Residue-level contacts at the interface:
Residue L475 in chain B contacts residue P3 in chain A (closest heavy-atom distance 4.2 Å).
Residue M542 in chain B is in contact with residue A9 in chain A (closest heavy-atom distance 3.6 Å).
Residue F450 in chain B contacts residue S6 in chain A (closest heavy-atom distance 3.3 Å).
Residue G186 in chain B interacts with residue R1 in chain A (closest heavy-atom distance 3.4 Å).
Residue Y491 in chain B contacts residue P3 in chain A (closest heavy-atom distance 3.8 Å).
Residue T58 in chain B is in contact with residue F5 in chain A (closest heavy-atom distance 4.4 Å).
Residue Q40 in chain B contacts residue P7 in chain A (closest heavy-atom distance 4.1 Å).
Residue L475 in chain B contacts residue P2 in chain A (closest heavy-atom distance 4.3 Å).
Residue S472 in chain B interacts with residue F5 in chain A (closest heavy-atom distance 3.9 Å).
Residue N55 in chain B interacts with residue F5 in chain A (closest heavy-atom distance 3.0 Å).
Residue N55 in chain B interacts with residue G4 in chain A (closest heavy-atom distance 3.5 Å).
Residue F493 in chain B interacts with residue F5 in chain A (closest heavy-atom distance 3.6 Å).
Residue R416 in chain B is in contact with residue F8 in chain A (closest heavy-atom distance 3.4 Å).
Residue T458 in chain B is in contact with residue F5 in chain A (closest heavy-atom distance 3.7 Å).
Residue A476 in chain B is in contact with residue P3 in chain A (closest heavy-atom distance 3.7 Å).
Residue Y301 in chain B interacts with residue A9 in chain A (closest heavy-atom distance 3.9 Å).
Residue Y39 in chain B is in contact with residue P7 in chain A (closest heavy-atom distance 4.4 Å).
Residue G71 in chain B contacts residue R1 in chain A (closest heavy-atom distance 4.4 Å).
Residue R135 in chain B is in contact with residue P3 in chain A (closest heavy-atom distance 3.1 Å).
Residue A476 in chain B contacts residue P2 in chain A (closest heavy-atom distance 4.1 Å).
Residue S477 in chain B contacts residue R1 in chain A (closest heavy-atom distance 3.0 Å).
Residue S51 in chain B is in contact with residue R1 in chain A (closest heavy-atom distance 2.8 Å).
Residue F450 in chain B contacts residue P7 in chain A (closest heavy-atom distance 3.8 Å).
Residue Y301 in chain B interacts with residue F8 in chain A (closest heavy-atom distance 3.8 Å).
Residue R416 in chain B contacts residue S6 in chain A (closest heavy-atom distance 2.8 Å).
Residue D483 in chain B is in contact with residue P3 in chain A (closest heavy-atom distance 3.9 Å).
Residue N544 in chain B interacts with residue A9 in chain A (closest heavy-atom distance 4.1 Å).
Residue S472 in chain B interacts with residue P7 in chain A (closest heavy-atom distance 3.9 Å).
Residue V454 in chain B is in contact with residue F5 in chain A (closest heavy-atom distance 4.1 Å).
Residue W473 in chain B is in contact with residue P3 in chain A (closest heavy-atom distance 4.4 Å).
Residue W473 in chain B is in contact with residue G4 in chain A (closest heavy-atom distance 3.4 Å).
Residue S472 in chain B contacts residue F8 in chain A (closest heavy-atom distance 3.7 Å).
Residue V279 in chain B contacts residue A9 in chain A (closest heavy-atom distance 3.8 Å).
Residue M278 in chain B interacts with residue A9 in chain A (closest heavy-atom distance 4.1 Å).
Residue D470 in chain B interacts with residue F8 in chain A (closest heavy-atom distance 3.6 Å).
Residue E192 in chain B contacts residue R1 in chain A (closest heavy-atom distance 3.3 Å).
Residue A57 in chain B interacts with residue G4 in chain A (closest heavy-atom distance 4.2 Å).
Residue F450 in chain B is in contact with residue F5 in chain A (closest heavy-atom distance 3.5 Å).
Residue W473 in chain B contacts residue S6 in chain A (closest heavy-atom distance 3.5 Å).
Residue S474 in chain B is in contact with residue S6 in chain A (closest heavy-atom distance 4.0 Å).
Residue T193 in chain B is in contact with residue R1 in chain A (closest heavy-atom distance 3.5 Å).
Residue A57 in chain B contacts residue F5 in chain A (closest heavy-atom distance 2.9 Å).
Residue R416 in chain B contacts residue P7 in chain A (closest heavy-atom distance 2.8 Å).
Residue Y491 in chain B contacts residue F5 in chain A (closest heavy-atom distance 4.1 Å).
Residue V417 in chain B interacts with residue P7 in chain A (closest heavy-atom distance 4.0 Å).
Residue R135 in chain B contacts residue P2 in chain A (closest heavy-atom distance 3.7 Å).
Residue S474 in chain B contacts residue P2 in chain A (closest heavy-atom distance 3.7 Å).
Residue S185 in chain B is in contact with residue R1 in chain A (closest heavy-atom distance 3.8 Å).
Residue W453 in chain B contacts residue F5 in chain A (closest heavy-atom distance 3.5 Å).
Residue G277 in chain B interacts with residue A9 in chain A (closest heavy-atom distance 3.7 Å).
Residue D56 in chain B interacts with residue F5 in chain A (closest heavy-atom distance 3.4 Å).
Residue L484 in chain B is in contact with residue P3 in chain A (closest heavy-atom distance 3.8 Å).
Residue Y301 in chain B contacts residue S6 in chain A (closest heavy-atom distance 3.6 Å).
Residue S472 in chain B contacts residue G4 in chain A (closest heavy-atom distance 4.2 Å).
Residue S474 in chain B interacts with residue G4 in chain A (closest heavy-atom distance 2.8 Å).
Residue T58 in chain B contacts residue P7 in chain A (closest heavy-atom distance 3.7 Å).
Residue A476 in chain B interacts with residue R1 in chain A (closest heavy-atom distance 3.1 Å).
Residue S472 in chain B is in contact with residue S6 in chain A (closest heavy-atom distance 2.7 Å).
Residue S474 in chain B contacts residue P3 in chain A (closest heavy-atom distance 3.4 Å).
Residue W473 in chain B is in contact with residue F5 in chain A (closest heavy-atom distance 3.5 Å).

Sequence of chain A:
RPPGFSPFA

The following describes two proteins that form a bound complex.

Sequence of chain B:
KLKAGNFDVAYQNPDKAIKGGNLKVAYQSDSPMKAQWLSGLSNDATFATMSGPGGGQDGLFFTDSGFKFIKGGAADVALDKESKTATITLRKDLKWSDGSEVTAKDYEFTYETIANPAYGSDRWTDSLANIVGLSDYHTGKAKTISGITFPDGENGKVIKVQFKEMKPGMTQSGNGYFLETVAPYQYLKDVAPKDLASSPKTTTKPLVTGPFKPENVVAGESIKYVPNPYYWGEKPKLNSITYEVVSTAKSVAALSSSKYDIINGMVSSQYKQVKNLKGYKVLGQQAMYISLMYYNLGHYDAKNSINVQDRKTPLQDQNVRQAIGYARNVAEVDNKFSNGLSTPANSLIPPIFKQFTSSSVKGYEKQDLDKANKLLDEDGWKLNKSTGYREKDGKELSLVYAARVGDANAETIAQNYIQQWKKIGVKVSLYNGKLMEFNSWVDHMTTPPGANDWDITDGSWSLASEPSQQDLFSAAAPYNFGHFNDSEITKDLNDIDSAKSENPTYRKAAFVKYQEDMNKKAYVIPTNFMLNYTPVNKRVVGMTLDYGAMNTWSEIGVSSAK